Sequence of protein 2:
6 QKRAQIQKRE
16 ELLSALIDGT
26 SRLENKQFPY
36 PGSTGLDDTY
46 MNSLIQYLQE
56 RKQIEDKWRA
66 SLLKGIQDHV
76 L

This data describes a binding interaction between two proteins.

Sequence of protein 1:
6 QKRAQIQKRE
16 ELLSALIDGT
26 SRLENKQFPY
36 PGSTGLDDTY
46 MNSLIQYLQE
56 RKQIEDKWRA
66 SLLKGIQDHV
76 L

Contacts between the two chains:
Residue L17 in protein 2 contacts residue I71 in protein 1 (closest heavy-atom distance 4.5 Å).
Residue T25 in protein 2 is in contact with residue A65 in protein 1 (closest heavy-atom distance 4.3 Å).
Residue Y52 in protein 2 interacts with residue L53 in protein 1 (closest heavy-atom distance 4.8 Å).
Residue L18 in protein 2 contacts residue L68 in protein 1 (closest heavy-atom distance 3.8 Å).
Residue W63 in protein 2 is in contact with residue L67 in protein 1 (closest heavy-atom distance 3.7 Å).
Residue L67 in protein 2 interacts with residue I71 in protein 1 (closest heavy-atom distance 3.7 Å).
Residue Y35 in protein 2 is in contact with residue Q54 in protein 1 (closest heavy-atom distance 3.6 Å).
Residue I22 in protein 2 is in contact with residue L68 in protein 1 (closest heavy-atom distance 3.9 Å).
Residue P34 in protein 2 interacts with residue I50 in protein 1 (closest heavy-atom distance 4.5 Å).
Residue R56 in protein 2 is in contact with residue D61 in protein 1 (closest heavy-atom distance 2.9 Å).
Residue L53 in protein 2 interacts with residue L53 in protein 1 (closest heavy-atom distance 4.2 Å).
Residue E29 in protein 2 is in contact with residue K57 in protein 1 (closest heavy-atom distance 3.5 Å).
Residue N30 in protein 2 interacts with residue K57 in protein 1 (closest heavy-atom distance 4.8 Å).
Residue Y35 in protein 2 contacts residue Q51 in protein 1 (closest heavy-atom distance 3.7 Å).
Residue R56 in protein 2 contacts residue R64 in protein 1 (closest heavy-atom distance 3.3 Å).
Residue L49 in protein 2 is in contact with residue L53 in protein 1 (closest heavy-atom distance 4.5 Å).
Residue L21 in protein 2 interacts with residue I71 in protein 1 (closest heavy-atom distance 4.1 Å).
Residue E29 in protein 2 interacts with residue A65 in protein 1 (closest heavy-atom distance 4.0 Å).
Residue F33 in protein 2 contacts residue K57 in protein 1 (closest heavy-atom distance 3.9 Å).
Residue L49 in protein 2 interacts with residue I50 in protein 1 (closest heavy-atom distance 4.0 Å).
Residue L28 in protein 2 interacts with residue K57 in protein 1 (closest heavy-atom distance 3.0 Å).
Residue L28 in protein 2 interacts with residue D61 in protein 1 (closest heavy-atom distance 3.9 Å).
Residue M46 in protein 2 contacts residue M46 in protein 1 (closest heavy-atom distance 4.0 Å).
Residue Y35 in protein 2 contacts residue N47 in protein 1 (closest heavy-atom distance 2.6 Å).
Residue T25 in protein 2 is in contact with residue L68 in protein 1 (closest heavy-atom distance 3.7 Å).
Residue I22 in protein 2 interacts with residue Q72 in protein 1 (closest heavy-atom distance 3.5 Å).
Residue L18 in protein 2 is in contact with residue Q72 in protein 1 (closest heavy-atom distance 3.9 Å).
Residue W63 in protein 2 contacts residue W63 in protein 1 (closest heavy-atom distance 4.6 Å).
Residue W63 in protein 2 is in contact with residue R64 in protein 1 (closest heavy-atom distance 3.5 Å).
Residue L76 in protein 2 interacts with residue L76 in protein 1 (closest heavy-atom distance 3.5 Å).
Residue Y52 in protein 2 contacts residue K57 in protein 1 (closest heavy-atom distance 3.2 Å).
Residue R14 in protein 2 is in contact with residue H74 in protein 1 (closest heavy-atom distance 3.5 Å).
Residue R56 in protein 2 contacts residue K57 in protein 1 (closest heavy-atom distance 3.5 Å).
Residue F33 in protein 2 interacts with residue L53 in protein 1 (closest heavy-atom distance 3.8 Å).
Residue F33 in protein 2 is in contact with residue Q54 in protein 1 (closest heavy-atom distance 3.6 Å).
Residue K31 in protein 2 contacts residue K57 in protein 1 (closest heavy-atom distance 2.9 Å).
Residue L28 in protein 2 interacts with residue R64 in protein 1 (closest heavy-atom distance 3.2 Å).
Residue L67 in protein 2 is in contact with residue L67 in protein 1 (closest heavy-atom distance 3.6 Å).
Residue R14 in protein 2 is in contact with residue I71 in protein 1 (closest heavy-atom distance 2.9 Å).
Residue R14 in protein 2 interacts with residue Q72 in protein 1 (closest heavy-atom distance 4.1 Å).
Residue L76 in protein 2 interacts with residue I71 in protein 1 (closest heavy-atom distance 4.5 Å).
Residue P36 in protein 2 is in contact with residue I50 in protein 1 (closest heavy-atom distance 4.0 Å).
Residue L41 in protein 2 contacts residue D43 in protein 1 (closest heavy-atom distance 3.7 Å).
Residue E29 in protein 2 is in contact with residue R64 in protein 1 (closest heavy-atom distance 4.1 Å).
Residue T25 in protein 2 is in contact with residue R64 in protein 1 (closest heavy-atom distance 4.0 Å).
Residue Q32 in protein 2 contacts residue K57 in protein 1 (closest heavy-atom distance 4.7 Å).
Residue E60 in protein 2 is in contact with residue R64 in protein 1 (closest heavy-atom distance 4.8 Å).
Residue E60 in protein 2 interacts with residue E60 in protein 1 (closest heavy-atom distance 3.5 Å).
Residue R56 in protein 2 contacts residue R56 in protein 1 (closest heavy-atom distance 4.9 Å).
Residue L21 in protein 2 is in contact with residue L68 in protein 1 (closest heavy-atom distance 3.9 Å).
Residue Y35 in protein 2 contacts residue I50 in protein 1 (closest heavy-atom distance 3.6 Å).
Residue E29 in protein 2 is in contact with residue D61 in protein 1 (closest heavy-atom distance 3.5 Å).
Residue L41 in protein 2 contacts residue M46 in protein 1 (closest heavy-atom distance 3.7 Å).
Residue L18 in protein 2 contacts residue I71 in protein 1 (closest heavy-atom distance 3.8 Å).
Residue R56 in protein 2 interacts with residue E60 in protein 1 (closest heavy-atom distance 2.9 Å).
Residue F33 in protein 2 contacts residue I50 in protein 1 (closest heavy-atom distance 3.5 Å).
Residue Y45 in protein 2 is in contact with residue I50 in protein 1 (closest heavy-atom distance 3.6 Å).
Residue L41 in protein 2 is in contact with residue I50 in protein 1 (closest heavy-atom distance 3.5 Å).